The following describes two proteins that form a bound complex.

Contacts between the two chains:
Residue F85 in protein 2 is in contact with residue A5 in protein 1 (closest heavy-atom distance 3.3 Å).
Residue D84 in protein 2 contacts residue Y8 in protein 1 (closest heavy-atom distance 3.6 Å).
Residue F89 in protein 2 is in contact with residue L9 in protein 1 (closest heavy-atom distance 3.7 Å).
Residue V145 in protein 2 is in contact with residue F16 in protein 1 (closest heavy-atom distance 3.7 Å).
Residue R31 in protein 2 interacts with residue G15 in protein 1 (closest heavy-atom distance 4.0 Å).
Residue N36 in protein 2 is in contact with residue G15 in protein 1 (closest heavy-atom distance 3.4 Å).
Residue M108 in protein 2 is in contact with residue I6 in protein 1 (closest heavy-atom distance 3.8 Å).
Residue N39 in protein 2 is in contact with residue K14 in protein 1 (closest heavy-atom distance 3.7 Å).
Residue N36 in protein 2 is in contact with residue R19 in protein 1 (closest heavy-atom distance 2.9 Å).
Residue G113 in protein 2 is in contact with residue K7 in protein 1 (closest heavy-atom distance 3.6 Å).
Residue T77 in protein 2 interacts with residue N12 in protein 1 (closest heavy-atom distance 4.1 Å).
Residue A88 in protein 2 interacts with residue A5 in protein 1 (closest heavy-atom distance 3.9 Å).
Residue Y35 in protein 2 contacts residue R19 in protein 1 (closest heavy-atom distance 3.0 Å).
Residue F85 in protein 2 is in contact with residue Y8 in protein 1 (closest heavy-atom distance 3.5 Å).
Residue V145 in protein 2 is in contact with residue N12 in protein 1 (closest heavy-atom distance 3.9 Å).
Residue K79 in protein 2 interacts with residue Y8 in protein 1 (closest heavy-atom distance 4.0 Å).
Residue E120 in protein 2 interacts with residue I17 in protein 1 (closest heavy-atom distance 3.4 Å).
Residue L109 in protein 2 contacts residue I13 in protein 1 (closest heavy-atom distance 3.6 Å).
Residue E114 in protein 2 is in contact with residue Q10 in protein 1 (closest heavy-atom distance 2.8 Å).
Residue L124 in protein 2 is in contact with residue F16 in protein 1 (closest heavy-atom distance 3.6 Å).
Residue V91 in protein 2 contacts residue I2 in protein 1 (closest heavy-atom distance 3.6 Å).
Residue G113 in protein 2 is in contact with residue S3 in protein 1 (closest heavy-atom distance 4.2 Å).
Residue N36 in protein 2 is in contact with residue N12 in protein 1 (closest heavy-atom distance 3.3 Å).
Residue L112 in protein 2 is in contact with residue I2 in protein 1 (closest heavy-atom distance 4.1 Å).
Residue L109 in protein 2 interacts with residue Q10 in protein 1 (closest heavy-atom distance 2.9 Å).
Residue R31 in protein 2 interacts with residue I18 in protein 1 (closest heavy-atom distance 4.0 Å).
Residue D28 in protein 2 interacts with residue I18 in protein 1 (closest heavy-atom distance 3.3 Å).
Residue L112 in protein 2 is in contact with residue I6 in protein 1 (closest heavy-atom distance 3.5 Å).
Residue L12 in protein 2 interacts with residue E25 in protein 1 (closest heavy-atom distance 4.2 Å).
Residue T38 in protein 2 contacts residue N11 in protein 1 (closest heavy-atom distance 3.4 Å).
Residue A80 in protein 2 is in contact with residue N12 in protein 1 (closest heavy-atom distance 3.8 Å).
Residue L146 in protein 2 is in contact with residue N12 in protein 1 (closest heavy-atom distance 3.4 Å).
Residue E114 in protein 2 is in contact with residue K7 in protein 1 (closest heavy-atom distance 3.8 Å).
Residue L116 in protein 2 is in contact with residue I13 in protein 1 (closest heavy-atom distance 3.7 Å).
Residue R31 in protein 2 is in contact with residue K14 in protein 1 (closest heavy-atom distance 3.9 Å).
Residue A80 in protein 2 contacts residue Y8 in protein 1 (closest heavy-atom distance 3.5 Å).
Residue E114 in protein 2 interacts with residue K14 in protein 1 (closest heavy-atom distance 2.5 Å).
Residue K115 in protein 2 contacts residue Q10 in protein 1 (closest heavy-atom distance 3.6 Å).
Residue G113 in protein 2 interacts with residue Q10 in protein 1 (closest heavy-atom distance 3.5 Å).
Residue A32 in protein 2 interacts with residue I18 in protein 1 (closest heavy-atom distance 3.7 Å).
Residue N36 in protein 2 contacts residue N11 in protein 1 (closest heavy-atom distance 3.7 Å).
Residue L124 in protein 2 interacts with residue I13 in protein 1 (closest heavy-atom distance 3.8 Å).
Residue V145 in protein 2 interacts with residue I13 in protein 1 (closest heavy-atom distance 3.9 Å).
Residue E114 in protein 2 contacts residue N11 in protein 1 (closest heavy-atom distance 3.5 Å).
Residue I9 in protein 2 interacts with residue V22 in protein 1 (closest heavy-atom distance 4.0 Å).
Residue E123 in protein 2 is in contact with residue R21 in protein 1 (closest heavy-atom distance 2.7 Å).
Residue M108 in protein 2 interacts with residue Q10 in protein 1 (closest heavy-atom distance 4.1 Å).
Residue L12 in protein 2 contacts residue V22 in protein 1 (closest heavy-atom distance 3.6 Å).
Residue L116 in protein 2 is in contact with residue K14 in protein 1 (closest heavy-atom distance 3.6 Å).
Residue L116 in protein 2 is in contact with residue Q10 in protein 1 (closest heavy-atom distance 4.0 Å).
Residue A32 in protein 2 interacts with residue V22 in protein 1 (closest heavy-atom distance 3.7 Å).
Residue G34 in protein 2 contacts residue R19 in protein 1 (closest heavy-atom distance 3.6 Å).
Residue A32 in protein 2 is in contact with residue R19 in protein 1 (closest heavy-atom distance 3.6 Å).
Residue F85 in protein 2 interacts with residue L9 in protein 1 (closest heavy-atom distance 3.3 Å).
Residue R31 in protein 2 is in contact with residue R19 in protein 1 (closest heavy-atom distance 2.9 Å).
Residue K15 in protein 2 contacts residue E25 in protein 1 (closest heavy-atom distance 3.2 Å).
Residue L112 in protein 2 interacts with residue Q10 in protein 1 (closest heavy-atom distance 3.0 Å).
Residue E123 in protein 2 is in contact with residue I17 in protein 1 (closest heavy-atom distance 3.5 Å).
Residue D84 in protein 2 contacts residue A5 in protein 1 (closest heavy-atom distance 3.9 Å).
Residue D144 in protein 2 is in contact with residue F16 in protein 1 (closest heavy-atom distance 3.5 Å).

Sequence of protein 1:
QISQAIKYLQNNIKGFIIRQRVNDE

Sequence of protein 2:
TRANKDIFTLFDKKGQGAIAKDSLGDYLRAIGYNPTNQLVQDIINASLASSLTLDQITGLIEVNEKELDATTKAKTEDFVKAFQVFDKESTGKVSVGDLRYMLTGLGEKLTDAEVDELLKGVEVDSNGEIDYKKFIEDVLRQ